These two protein chains interact to form a complex.

Residue-level contacts at the interface:
Residue G401 in chain B contacts residue D138 in chain A (closest heavy-atom distance 5.0 Å).

Sequence of chain B:
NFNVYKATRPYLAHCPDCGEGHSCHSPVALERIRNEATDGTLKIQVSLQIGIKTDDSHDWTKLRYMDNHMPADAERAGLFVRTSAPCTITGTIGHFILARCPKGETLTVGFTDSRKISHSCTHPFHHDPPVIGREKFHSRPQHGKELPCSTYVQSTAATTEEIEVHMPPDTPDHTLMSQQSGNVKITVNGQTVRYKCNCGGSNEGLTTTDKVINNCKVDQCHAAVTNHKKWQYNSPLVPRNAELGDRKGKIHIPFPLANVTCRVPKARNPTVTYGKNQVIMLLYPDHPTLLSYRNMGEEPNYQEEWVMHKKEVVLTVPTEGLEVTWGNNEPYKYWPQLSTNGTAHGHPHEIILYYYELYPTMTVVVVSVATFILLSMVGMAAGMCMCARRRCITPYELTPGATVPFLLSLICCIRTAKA

Sequence of chain A:
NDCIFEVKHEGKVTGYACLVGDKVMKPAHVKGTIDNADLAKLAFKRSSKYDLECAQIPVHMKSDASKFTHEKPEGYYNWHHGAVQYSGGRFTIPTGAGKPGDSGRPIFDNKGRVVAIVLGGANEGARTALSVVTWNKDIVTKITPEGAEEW